Sequence of chain B:
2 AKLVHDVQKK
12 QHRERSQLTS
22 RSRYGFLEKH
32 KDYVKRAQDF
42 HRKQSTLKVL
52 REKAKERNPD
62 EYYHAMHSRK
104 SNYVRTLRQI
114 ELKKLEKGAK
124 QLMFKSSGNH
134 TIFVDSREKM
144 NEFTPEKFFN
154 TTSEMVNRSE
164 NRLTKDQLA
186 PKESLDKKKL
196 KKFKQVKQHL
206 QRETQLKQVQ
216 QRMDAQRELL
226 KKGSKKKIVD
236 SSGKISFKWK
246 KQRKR

Sequence of chain A:
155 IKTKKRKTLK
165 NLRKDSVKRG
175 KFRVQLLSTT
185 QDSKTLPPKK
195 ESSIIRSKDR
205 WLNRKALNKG

Interface contacts:
Residue F152 in chain B contacts residue F176 in chain A (closest heavy-atom distance 3.5 Å).
Residue R140 in chain B contacts residue L180 in chain A (closest heavy-atom distance 4.0 Å).
Residue T134 in chain B interacts with residue V178 in chain A (closest heavy-atom distance 4.9 Å).
Residue R140 in chain B interacts with residue D169 in chain A (closest heavy-atom distance 5.0 Å).
Residue V137 in chain B interacts with residue L181 in chain A (closest heavy-atom distance 4.1 Å).
Residue N144 in chain B contacts residue R173 in chain A (closest heavy-atom distance 4.0 Å).
Residue T134 in chain B contacts residue F176 in chain A (closest heavy-atom distance 4.2 Å).
Residue H133 in chain B is in contact with residue R177 in chain A (closest heavy-atom distance 4.0 Å).
Residue F146 in chain B is in contact with residue F176 in chain A (closest heavy-atom distance 3.2 Å).
Residue T147 in chain B interacts with residue F176 in chain A (closest heavy-atom distance 3.6 Å).
Residue T147 in chain B interacts with residue V178 in chain A (closest heavy-atom distance 4.1 Å).
Residue M143 in chain B contacts residue V178 in chain A (closest heavy-atom distance 3.9 Å).
Residue I135 in chain B contacts residue V178 in chain A (closest heavy-atom distance 3.4 Å).
Residue N132 in chain B contacts residue R177 in chain A (closest heavy-atom distance 3.7 Å).
Residue M143 in chain B is in contact with residue K168 in chain A (closest heavy-atom distance 4.2 Å).
Residue I135 in chain B interacts with residue F176 in chain A (closest heavy-atom distance 3.7 Å).
Residue F136 in chain B interacts with residue Q179 in chain A (closest heavy-atom distance 3.8 Å).
Residue T134 in chain B contacts residue R177 in chain A (closest heavy-atom distance 3.6 Å).
Residue F146 in chain B interacts with residue V171 in chain A (closest heavy-atom distance 3.6 Å).
Residue R161 in chain B contacts residue K175 in chain A (closest heavy-atom distance 4.5 Å).
Residue I135 in chain B interacts with residue R177 in chain A (closest heavy-atom distance 3.3 Å).
Residue F146 in chain B interacts with residue R177 in chain A (closest heavy-atom distance 4.1 Å).
Residue F136 in chain B interacts with residue L180 in chain A (closest heavy-atom distance 3.3 Å).
Residue V137 in chain B is in contact with residue Q179 in chain A (closest heavy-atom distance 2.7 Å).
Residue F136 in chain B is in contact with residue L181 in chain A (closest heavy-atom distance 3.6 Å).
Residue M143 in chain B contacts residue V171 in chain A (closest heavy-atom distance 3.7 Å).
Residue S139 in chain B interacts with residue L180 in chain A (closest heavy-atom distance 4.0 Å).
Residue D138 in chain B is in contact with residue L180 in chain A (closest heavy-atom distance 4.2 Å).
Residue I135 in chain B is in contact with residue Q179 in chain A (closest heavy-atom distance 3.5 Å).
Residue F146 in chain B is in contact with residue R173 in chain A (closest heavy-atom distance 3.3 Å).
Residue F146 in chain B interacts with residue V178 in chain A (closest heavy-atom distance 3.7 Å).
Residue N160 in chain B is in contact with residue K175 in chain A (closest heavy-atom distance 4.1 Å).
Residue H133 in chain B contacts residue F176 in chain A (closest heavy-atom distance 3.3 Å).
Residue D138 in chain B is in contact with residue L181 in chain A (closest heavy-atom distance 3.4 Å).
Residue M143 in chain B contacts residue L180 in chain A (closest heavy-atom distance 3.6 Å).
Residue V137 in chain B is in contact with residue L180 in chain A (closest heavy-atom distance 3.6 Å).
Residue R140 in chain B interacts with residue L166 in chain A (closest heavy-atom distance 3.6 Å).
Residue D138 in chain B contacts residue Q179 in chain A (closest heavy-atom distance 4.3 Å).
Residue F152 in chain B interacts with residue K175 in chain A (closest heavy-atom distance 4.0 Å).
Residue T134 in chain B contacts residue Q179 in chain A (closest heavy-atom distance 4.7 Å).
Residue V159 in chain B interacts with residue K175 in chain A (closest heavy-atom distance 3.2 Å).
Residue V137 in chain B is in contact with residue V178 in chain A (closest heavy-atom distance 3.7 Å).

This data describes a binding interaction between two proteins.